These two protein chains interact to form a complex.

Sequence of the second protein:
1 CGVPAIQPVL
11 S

Sequence of the first protein:
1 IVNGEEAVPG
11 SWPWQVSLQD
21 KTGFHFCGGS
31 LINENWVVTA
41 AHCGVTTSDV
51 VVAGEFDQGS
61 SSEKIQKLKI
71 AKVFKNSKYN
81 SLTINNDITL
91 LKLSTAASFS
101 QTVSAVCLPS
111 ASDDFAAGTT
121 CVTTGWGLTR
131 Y

Contacts between the two chains:
Residue P13 in the first protein contacts residue A5 in the second protein (closest heavy-atom distance 5.0 Å).
Residue T102 in the first protein contacts residue I6 in the second protein (closest heavy-atom distance 3.9 Å).
Residue P13 in the first protein interacts with residue P4 in the second protein (closest heavy-atom distance 3.8 Å).
Residue S11 in the first protein is in contact with residue I6 in the second protein (closest heavy-atom distance 3.3 Å).
Residue E5 in the first protein interacts with residue S11 in the second protein (closest heavy-atom distance 2.8 Å).
Residue S104 in the first protein contacts residue V3 in the second protein (closest heavy-atom distance 4.7 Å).
Residue V8 in the first protein is in contact with residue V9 in the second protein (closest heavy-atom distance 3.7 Å).
Residue A105 in the first protein contacts residue V3 in the second protein (closest heavy-atom distance 4.9 Å).
Residue C107 in the first protein is in contact with residue C1 in the second protein (closest heavy-atom distance 2.0 Å).
Residue V106 in the first protein interacts with residue G2 in the second protein (closest heavy-atom distance 4.1 Å).
Residue V106 in the first protein interacts with residue C1 in the second protein (closest heavy-atom distance 3.8 Å).
Residue Q101 in the first protein is in contact with residue I6 in the second protein (closest heavy-atom distance 3.9 Å).
Residue E5 in the first protein contacts residue L10 in the second protein (closest heavy-atom distance 4.7 Å).
Residue W14 in the first protein contacts residue V3 in the second protein (closest heavy-atom distance 4.3 Å).
Residue W14 in the first protein interacts with residue G2 in the second protein (closest heavy-atom distance 3.8 Å).
Residue W12 in the first protein is in contact with residue P8 in the second protein (closest heavy-atom distance 3.5 Å).
Residue V8 in the first protein is in contact with residue P8 in the second protein (closest heavy-atom distance 4.7 Å).
Residue S104 in the first protein interacts with residue P4 in the second protein (closest heavy-atom distance 5.0 Å).
Residue W14 in the first protein interacts with residue P4 in the second protein (closest heavy-atom distance 3.7 Å).
Residue S11 in the first protein is in contact with residue P8 in the second protein (closest heavy-atom distance 3.6 Å).
Residue W12 in the first protein interacts with residue L10 in the second protein (closest heavy-atom distance 3.7 Å).
Residue A105 in the first protein is in contact with residue G2 in the second protein (closest heavy-atom distance 2.8 Å).
Residue A105 in the first protein contacts residue C1 in the second protein (closest heavy-atom distance 3.4 Å).
Residue G10 in the first protein interacts with residue I6 in the second protein (closest heavy-atom distance 4.1 Å).
Residue P9 in the first protein is in contact with residue I6 in the second protein (closest heavy-atom distance 3.7 Å).
Residue V8 in the first protein is in contact with residue I6 in the second protein (closest heavy-atom distance 4.0 Å).
Residue S11 in the first protein is in contact with residue P4 in the second protein (closest heavy-atom distance 3.6 Å).
Residue Q101 in the first protein contacts residue A5 in the second protein (closest heavy-atom distance 3.7 Å).
Residue V122 in the first protein is in contact with residue L10 in the second protein (closest heavy-atom distance 4.0 Å).
Residue S11 in the first protein interacts with residue Q7 in the second protein (closest heavy-atom distance 3.9 Å).
Residue V8 in the first protein interacts with residue Q7 in the second protein (closest heavy-atom distance 4.3 Å).
Residue C107 in the first protein interacts with residue G2 in the second protein (closest heavy-atom distance 3.5 Å).